This data describes a binding interaction between two proteins.

Sequence of protein 1:
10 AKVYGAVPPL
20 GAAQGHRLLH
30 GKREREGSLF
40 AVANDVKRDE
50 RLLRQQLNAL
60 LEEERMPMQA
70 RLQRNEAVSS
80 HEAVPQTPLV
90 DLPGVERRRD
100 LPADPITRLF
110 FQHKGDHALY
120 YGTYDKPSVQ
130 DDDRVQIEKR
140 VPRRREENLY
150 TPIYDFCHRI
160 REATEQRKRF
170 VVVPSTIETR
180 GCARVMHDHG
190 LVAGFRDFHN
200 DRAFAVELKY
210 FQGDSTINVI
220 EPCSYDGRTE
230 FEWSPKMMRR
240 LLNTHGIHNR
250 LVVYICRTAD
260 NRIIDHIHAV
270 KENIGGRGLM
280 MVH

Interface contacts:
Residue Y13 in protein 1 contacts residue E35 in protein 2 (closest heavy-atom distance 2.7 Å).
Residue L59 in protein 1 contacts residue P59 in protein 2 (closest heavy-atom distance 3.1 Å).
Residue L28 in protein 1 is in contact with residue P135 in protein 2 (closest heavy-atom distance 3.8 Å).
Residue L59 in protein 1 contacts residue L61 in protein 2 (closest heavy-atom distance 3.7 Å).
Residue L28 in protein 1 is in contact with residue I111 in protein 2 (closest heavy-atom distance 4.0 Å).
Residue A15 in protein 1 is in contact with residue L55 in protein 2 (closest heavy-atom distance 4.0 Å).
Residue G24 in protein 1 is in contact with residue L50 in protein 2 (closest heavy-atom distance 4.2 Å).
Residue L19 in protein 1 interacts with residue P49 in protein 2 (closest heavy-atom distance 4.3 Å).
Residue L27 in protein 1 interacts with residue E70 in protein 2 (closest heavy-atom distance 4.1 Å).
Residue A10 in protein 1 interacts with residue E147 in protein 2 (closest heavy-atom distance 3.2 Å).
Residue A15 in protein 1 is in contact with residue I32 in protein 2 (closest heavy-atom distance 4.2 Å).
Residue P18 in protein 1 is in contact with residue R142 in protein 2 (closest heavy-atom distance 3.2 Å).
Residue V12 in protein 1 interacts with residue L148 in protein 2 (closest heavy-atom distance 3.8 Å).
Residue L28 in protein 1 contacts residue A108 in protein 2 (closest heavy-atom distance 3.3 Å).
Residue L19 in protein 1 contacts residue D140 in protein 2 (closest heavy-atom distance 3.1 Å).
Residue L19 in protein 1 is in contact with residue M141 in protein 2 (closest heavy-atom distance 4.2 Å).
Residue Y13 in protein 1 interacts with residue R33 in protein 2 (closest heavy-atom distance 3.1 Å).
Residue H25 in protein 1 is in contact with residue R57 in protein 2 (closest heavy-atom distance 3.8 Å).
Residue Y13 in protein 1 interacts with residue I32 in protein 2 (closest heavy-atom distance 3.6 Å).
Residue Q55 in protein 1 is in contact with residue P59 in protein 2 (closest heavy-atom distance 3.2 Å).
Residue H25 in protein 1 interacts with residue E70 in protein 2 (closest heavy-atom distance 3.1 Å).
Residue R26 in protein 1 contacts residue E70 in protein 2 (closest heavy-atom distance 4.1 Å).
Residue L56 in protein 1 contacts residue L61 in protein 2 (closest heavy-atom distance 3.6 Å).
Residue K11 in protein 1 interacts with residue R33 in protein 2 (closest heavy-atom distance 4.0 Å).
Residue K11 in protein 1 contacts residue G146 in protein 2 (closest heavy-atom distance 4.5 Å).
Residue Q55 in protein 1 is in contact with residue P64 in protein 2 (closest heavy-atom distance 3.8 Å).
Residue A22 in protein 1 contacts residue E136 in protein 2 (closest heavy-atom distance 4.4 Å).
Residue E63 in protein 1 interacts with residue L61 in protein 2 (closest heavy-atom distance 3.9 Å).
Residue L52 in protein 1 interacts with residue P64 in protein 2 (closest heavy-atom distance 4.4 Å).
Residue L28 in protein 1 is in contact with residue T72 in protein 2 (closest heavy-atom distance 4.0 Å).
Residue L28 in protein 1 contacts residue N109 in protein 2 (closest heavy-atom distance 3.8 Å).
Residue L59 in protein 1 contacts residue S60 in protein 2 (closest heavy-atom distance 3.4 Å).
Residue V12 in protein 1 is in contact with residue I32 in protein 2 (closest heavy-atom distance 3.8 Å).
Residue K11 in protein 1 interacts with residue E147 in protein 2 (closest heavy-atom distance 3.3 Å).
Residue V16 in protein 1 interacts with residue L55 in protein 2 (closest heavy-atom distance 4.4 Å).
Residue L28 in protein 1 contacts residue A110 in protein 2 (closest heavy-atom distance 3.6 Å).
Residue K11 in protein 1 contacts residue E35 in protein 2 (closest heavy-atom distance 2.8 Å).
Residue V12 in protein 1 is in contact with residue W52 in protein 2 (closest heavy-atom distance 3.5 Å).
Residue K11 in protein 1 is in contact with residue D36 in protein 2 (closest heavy-atom distance 4.0 Å).
Residue V12 in protein 1 is in contact with residue R33 in protein 2 (closest heavy-atom distance 3.6 Å).
Residue L28 in protein 1 contacts residue L50 in protein 2 (closest heavy-atom distance 4.1 Å).
Residue E63 in protein 1 is in contact with residue R29 in protein 2 (closest heavy-atom distance 4.2 Å).
Residue L19 in protein 1 interacts with residue E136 in protein 2 (closest heavy-atom distance 3.5 Å).
Residue A10 in protein 1 interacts with residue D149 in protein 2 (closest heavy-atom distance 3.2 Å).
Residue H25 in protein 1 is in contact with residue E54 in protein 2 (closest heavy-atom distance 4.5 Å).
Residue L19 in protein 1 contacts residue L148 in protein 2 (closest heavy-atom distance 4.4 Å).
Residue L60 in protein 1 contacts residue L61 in protein 2 (closest heavy-atom distance 4.0 Å).
Residue Q23 in protein 1 is in contact with residue L50 in protein 2 (closest heavy-atom distance 3.7 Å).
Residue L27 in protein 1 is in contact with residue T72 in protein 2 (closest heavy-atom distance 4.0 Å).
Residue H25 in protein 1 interacts with residue I111 in protein 2 (closest heavy-atom distance 3.3 Å).
Residue A10 in protein 1 interacts with residue L148 in protein 2 (closest heavy-atom distance 3.0 Å).
Residue H25 in protein 1 interacts with residue L53 in protein 2 (closest heavy-atom distance 4.1 Å).
Residue H25 in protein 1 interacts with residue L50 in protein 2 (closest heavy-atom distance 4.2 Å).
Residue A10 in protein 1 contacts residue L150 in protein 2 (closest heavy-atom distance 3.7 Å).
Residue A10 in protein 1 interacts with residue G146 in protein 2 (closest heavy-atom distance 3.8 Å).
Residue P18 in protein 1 interacts with residue L148 in protein 2 (closest heavy-atom distance 4.0 Å).
Residue K11 in protein 1 interacts with residue V34 in protein 2 (closest heavy-atom distance 3.5 Å).
Residue A15 in protein 1 interacts with residue W52 in protein 2 (closest heavy-atom distance 3.9 Å).
Residue L19 in protein 1 interacts with residue R142 in protein 2 (closest heavy-atom distance 3.2 Å).
Residue A10 in protein 1 contacts residue D36 in protein 2 (closest heavy-atom distance 2.7 Å).

Sequence of protein 2:
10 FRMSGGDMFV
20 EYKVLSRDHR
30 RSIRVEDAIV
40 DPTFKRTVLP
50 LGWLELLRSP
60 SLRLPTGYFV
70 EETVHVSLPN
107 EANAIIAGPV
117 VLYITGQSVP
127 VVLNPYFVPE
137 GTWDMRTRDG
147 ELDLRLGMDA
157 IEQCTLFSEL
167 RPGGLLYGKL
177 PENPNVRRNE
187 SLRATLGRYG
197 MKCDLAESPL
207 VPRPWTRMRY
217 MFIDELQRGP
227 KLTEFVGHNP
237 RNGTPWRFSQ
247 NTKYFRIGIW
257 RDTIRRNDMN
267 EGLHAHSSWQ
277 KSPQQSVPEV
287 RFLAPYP